Sequence of chain B:
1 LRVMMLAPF

Sequence of chain A:
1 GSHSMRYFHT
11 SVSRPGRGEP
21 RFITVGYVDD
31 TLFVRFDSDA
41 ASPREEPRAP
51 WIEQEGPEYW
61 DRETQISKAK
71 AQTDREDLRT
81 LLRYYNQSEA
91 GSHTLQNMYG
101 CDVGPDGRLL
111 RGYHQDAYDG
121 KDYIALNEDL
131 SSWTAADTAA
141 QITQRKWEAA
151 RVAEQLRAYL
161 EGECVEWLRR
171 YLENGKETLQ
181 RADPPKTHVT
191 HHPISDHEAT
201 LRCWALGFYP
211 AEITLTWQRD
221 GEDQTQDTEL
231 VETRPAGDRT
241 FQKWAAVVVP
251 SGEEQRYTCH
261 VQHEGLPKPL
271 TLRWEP

Residue-level contacts at the interface:
Residue T73 in chain A is in contact with residue L6 in chain B (closest heavy-atom distance 3.6 Å).
Residue Y99 in chain A contacts residue R2 in chain B (closest heavy-atom distance 3.5 Å).
Residue E63 in chain A interacts with residue R2 in chain B (closest heavy-atom distance 3.2 Å).
Residue Q155 in chain A is in contact with residue V3 in chain B (closest heavy-atom distance 3.3 Å).
Residue L156 in chain A interacts with residue V3 in chain B (closest heavy-atom distance 4.7 Å).
Residue W167 in chain A is in contact with residue L1 in chain B (closest heavy-atom distance 3.4 Å).
Residue I124 in chain A is in contact with residue F9 in chain B (closest heavy-atom distance 4.7 Å).
Residue S67 in chain A is in contact with residue R2 in chain B (closest heavy-atom distance 3.5 Å).
Residue T73 in chain A is in contact with residue A7 in chain B (closest heavy-atom distance 4.4 Å).
Residue G26 in chain A contacts residue R2 in chain B (closest heavy-atom distance 4.8 Å).
Residue I142 in chain A is in contact with residue F9 in chain B (closest heavy-atom distance 4.8 Å).
Residue Y159 in chain A contacts residue R2 in chain B (closest heavy-atom distance 3.8 Å).
Residue Y159 in chain A interacts with residue V3 in chain B (closest heavy-atom distance 3.5 Å).
Residue L81 in chain A interacts with residue F9 in chain B (closest heavy-atom distance 3.7 Å).
Residue K146 in chain A interacts with residue P8 in chain B (closest heavy-atom distance 4.5 Å).
Residue T73 in chain A interacts with residue P8 in chain B (closest heavy-atom distance 4.4 Å).
Residue H9 in chain A contacts residue R2 in chain B (closest heavy-atom distance 3.2 Å).
Residue W147 in chain A contacts residue P8 in chain B (closest heavy-atom distance 3.0 Å).
Residue T143 in chain A interacts with residue P8 in chain B (closest heavy-atom distance 4.7 Å).
Residue V152 in chain A contacts residue M5 in chain B (closest heavy-atom distance 3.7 Å).
Residue E45 in chain A contacts residue R2 in chain B (closest heavy-atom distance 3.0 Å).
Residue Q155 in chain A interacts with residue M4 in chain B (closest heavy-atom distance 4.1 Å).
Residue R62 in chain A is in contact with residue L1 in chain B (closest heavy-atom distance 3.2 Å).
Residue Y159 in chain A contacts residue L1 in chain B (closest heavy-atom distance 2.4 Å).
Residue V152 in chain A contacts residue A7 in chain B (closest heavy-atom distance 3.9 Å).
Residue E163 in chain A interacts with residue L1 in chain B (closest heavy-atom distance 4.3 Å).
Residue A69 in chain A contacts residue L6 in chain B (closest heavy-atom distance 4.0 Å).
Residue R62 in chain A contacts residue R2 in chain B (closest heavy-atom distance 2.9 Å).
Residue E63 in chain A contacts residue L1 in chain B (closest heavy-atom distance 3.3 Å).
Residue T80 in chain A is in contact with residue F9 in chain B (closest heavy-atom distance 4.0 Å).
Residue E163 in chain A is in contact with residue R2 in chain B (closest heavy-atom distance 4.6 Å).
Residue R62 in chain A is in contact with residue M4 in chain B (closest heavy-atom distance 4.1 Å).
Residue D116 in chain A is in contact with residue F9 in chain B (closest heavy-atom distance 3.7 Å).
Residue Y7 in chain A interacts with residue R2 in chain B (closest heavy-atom distance 3.3 Å).
Residue Y59 in chain A interacts with residue L1 in chain B (closest heavy-atom distance 3.8 Å).
Residue W147 in chain A interacts with residue A7 in chain B (closest heavy-atom distance 3.4 Å).
Residue W147 in chain A interacts with residue F9 in chain B (closest heavy-atom distance 3.5 Å).
Residue D77 in chain A is in contact with residue A7 in chain B (closest heavy-atom distance 4.4 Å).
Residue D77 in chain A interacts with residue P8 in chain B (closest heavy-atom distance 3.4 Å).
Residue R62 in chain A contacts residue V3 in chain B (closest heavy-atom distance 4.9 Å).
Residue T24 in chain A interacts with residue R2 in chain B (closest heavy-atom distance 3.0 Å).
Residue Y123 in chain A interacts with residue F9 in chain B (closest heavy-atom distance 3.8 Å).
Residue L156 in chain A contacts residue M5 in chain B (closest heavy-atom distance 3.7 Å).
Residue T143 in chain A contacts residue F9 in chain B (closest heavy-atom distance 2.8 Å).
Residue I66 in chain A is in contact with residue M4 in chain B (closest heavy-atom distance 3.6 Å).
Residue L95 in chain A is in contact with residue F9 in chain B (closest heavy-atom distance 3.7 Å).
Residue M5 in chain A interacts with residue L1 in chain B (closest heavy-atom distance 4.0 Å).
Residue Y99 in chain A is in contact with residue V3 in chain B (closest heavy-atom distance 3.1 Å).
Residue K146 in chain A contacts residue F9 in chain B (closest heavy-atom distance 2.6 Å).
Residue D77 in chain A is in contact with residue F9 in chain B (closest heavy-atom distance 2.9 Å).
Residue E76 in chain A interacts with residue P8 in chain B (closest heavy-atom distance 4.7 Å).
Residue Y84 in chain A interacts with residue F9 in chain B (closest heavy-atom distance 2.8 Å).
Residue I66 in chain A contacts residue V3 in chain B (closest heavy-atom distance 3.4 Å).
Residue Q155 in chain A is in contact with residue M5 in chain B (closest heavy-atom distance 3.8 Å).
Residue V34 in chain A interacts with residue R2 in chain B (closest heavy-atom distance 4.4 Å).
Residue H114 in chain A contacts residue M5 in chain B (closest heavy-atom distance 4.3 Å).
Residue Y171 in chain A contacts residue L1 in chain B (closest heavy-atom distance 2.8 Å).
Residue V25 in chain A interacts with residue R2 in chain B (closest heavy-atom distance 4.5 Å).
Residue Y7 in chain A is in contact with residue L1 in chain B (closest heavy-atom distance 3.0 Å).
Residue I66 in chain A interacts with residue R2 in chain B (closest heavy-atom distance 4.0 Å).

The following describes two proteins that form a bound complex.